Sequence of chain B:
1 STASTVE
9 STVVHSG

This data describes a binding interaction between two proteins.

Interface contacts:
Residue L72 in chain A is in contact with residue T10 in chain B (closest heavy-atom distance 3.4 Å).
Residue N71 in chain A is in contact with residue V6 in chain B (closest heavy-atom distance 4.8 Å).
Residue L72 in chain A interacts with residue S9 in chain B (closest heavy-atom distance 3.5 Å).
Residue N71 in chain A is in contact with residue S9 in chain B (closest heavy-atom distance 4.5 Å).
Residue L83 in chain A is in contact with residue T10 in chain B (closest heavy-atom distance 5.0 Å).
Residue N71 in chain A interacts with residue E7 in chain B (closest heavy-atom distance 4.2 Å).
Residue Y147 in chain A is in contact with residue H13 in chain B (closest heavy-atom distance 2.4 Å).
Residue Y147 in chain A is in contact with residue V12 in chain B (closest heavy-atom distance 2.5 Å).
Residue K70 in chain A contacts residue T10 in chain B (closest heavy-atom distance 2.6 Å).
Residue G33 in chain A interacts with residue T5 in chain B (closest heavy-atom distance 4.9 Å).
Residue Y145 in chain A is in contact with residue V11 in chain B (closest heavy-atom distance 3.0 Å).
Residue Y144 in chain A is in contact with residue V11 in chain B (closest heavy-atom distance 3.2 Å).
Residue Y147 in chain A contacts residue V11 in chain B (closest heavy-atom distance 3.2 Å).
Residue G32 in chain A interacts with residue V6 in chain B (closest heavy-atom distance 3.2 Å).
Residue A143 in chain A contacts residue V11 in chain B (closest heavy-atom distance 2.6 Å).
Residue E34 in chain A contacts residue T5 in chain B (closest heavy-atom distance 4.1 Å).
Residue K70 in chain A interacts with residue V11 in chain B (closest heavy-atom distance 4.7 Å).
Residue H105 in chain A is in contact with residue V11 in chain B (closest heavy-atom distance 2.9 Å).
Residue Q84 in chain A is in contact with residue T10 in chain B (closest heavy-atom distance 3.9 Å).
Residue Y147 in chain A interacts with residue S9 in chain B (closest heavy-atom distance 4.5 Å).
Residue T60 in chain A contacts residue V6 in chain B (closest heavy-atom distance 4.2 Å).
Residue I146 in chain A interacts with residue T10 in chain B (closest heavy-atom distance 4.6 Å).
Residue G33 in chain A is in contact with residue V6 in chain B (closest heavy-atom distance 3.0 Å).
Residue L72 in chain A is in contact with residue V11 in chain B (closest heavy-atom distance 3.5 Å).
Residue Y145 in chain A interacts with residue V12 in chain B (closest heavy-atom distance 2.8 Å).
Residue Y145 in chain A contacts residue T10 in chain B (closest heavy-atom distance 3.2 Å).
Residue Y147 in chain A is in contact with residue T10 in chain B (closest heavy-atom distance 3.1 Å).
Residue Q84 in chain A contacts residue H13 in chain B (closest heavy-atom distance 3.3 Å).
Residue A143 in chain A interacts with residue V12 in chain B (closest heavy-atom distance 2.8 Å).
Residue R88 in chain A interacts with residue S14 in chain B (closest heavy-atom distance 4.7 Å).
Residue K70 in chain A is in contact with residue S9 in chain B (closest heavy-atom distance 3.4 Å).
Residue H105 in chain A is in contact with residue V12 in chain B (closest heavy-atom distance 2.8 Å).
Residue Y144 in chain A interacts with residue V12 in chain B (closest heavy-atom distance 4.0 Å).
Residue Y145 in chain A contacts residue H13 in chain B (closest heavy-atom distance 4.3 Å).

Sequence of chain A:
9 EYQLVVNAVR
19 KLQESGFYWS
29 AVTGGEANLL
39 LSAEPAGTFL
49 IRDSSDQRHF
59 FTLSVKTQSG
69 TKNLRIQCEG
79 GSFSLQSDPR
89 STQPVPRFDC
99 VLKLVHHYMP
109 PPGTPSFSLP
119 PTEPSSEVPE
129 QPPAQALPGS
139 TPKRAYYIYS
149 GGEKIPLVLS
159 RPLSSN